Residue-level contacts at the interface:
Residue A95 in the second protein interacts with residue P25 in the first protein (closest heavy-atom distance 3.2 Å).
Residue E24 in the second protein is in contact with residue A95 in the first protein (closest heavy-atom distance 3.7 Å).
Residue T48 in the second protein is in contact with residue A50 in the first protein (closest heavy-atom distance 2.9 Å).
Residue F49 in the second protein interacts with residue C47 in the first protein (closest heavy-atom distance 3.9 Å).
Residue F51 in the second protein contacts residue C47 in the first protein (closest heavy-atom distance 3.5 Å).
Residue A50 in the second protein is in contact with residue T48 in the first protein (closest heavy-atom distance 2.9 Å).
Residue G96 in the second protein contacts residue N45 in the first protein (closest heavy-atom distance 4.0 Å).
Residue G96 in the second protein contacts residue N23 in the first protein (closest heavy-atom distance 4.9 Å).
Residue N45 in the second protein interacts with residue L55 in the first protein (closest heavy-atom distance 3.2 Å).
Residue F51 in the second protein is in contact with residue G46 in the first protein (closest heavy-atom distance 4.9 Å).
Residue N45 in the second protein interacts with residue F98 in the first protein (closest heavy-atom distance 4.1 Å).
Residue G46 in the second protein is in contact with residue P52 in the first protein (closest heavy-atom distance 3.7 Å).
Residue L55 in the second protein is in contact with residue N45 in the first protein (closest heavy-atom distance 3.7 Å).
Residue P52 in the second protein interacts with residue G46 in the first protein (closest heavy-atom distance 3.3 Å).
Residue P25 in the second protein interacts with residue A95 in the first protein (closest heavy-atom distance 3.6 Å).
Residue A95 in the second protein interacts with residue E24 in the first protein (closest heavy-atom distance 4.1 Å).
Residue G96 in the second protein is in contact with residue P25 in the first protein (closest heavy-atom distance 4.2 Å).
Residue A95 in the second protein is in contact with residue N23 in the first protein (closest heavy-atom distance 3.4 Å).
Residue C47 in the second protein contacts residue F49 in the first protein (closest heavy-atom distance 3.9 Å).
Residue G46 in the second protein contacts residue L55 in the first protein (closest heavy-atom distance 4.7 Å).
Residue A50 in the second protein contacts residue C47 in the first protein (closest heavy-atom distance 3.2 Å).
Residue A50 in the second protein is in contact with residue G46 in the first protein (closest heavy-atom distance 4.5 Å).
Residue C47 in the second protein is in contact with residue L55 in the first protein (closest heavy-atom distance 4.5 Å).
Residue P25 in the second protein contacts residue G96 in the first protein (closest heavy-atom distance 4.7 Å).
Residue F98 in the second protein is in contact with residue C47 in the first protein (closest heavy-atom distance 4.0 Å).
Residue N45 in the second protein contacts residue G96 in the first protein (closest heavy-atom distance 4.3 Å).
Residue P52 in the second protein contacts residue N45 in the first protein (closest heavy-atom distance 4.8 Å).
Residue L93 in the second protein contacts residue C47 in the first protein (closest heavy-atom distance 5.0 Å).
Residue T48 in the second protein interacts with residue F49 in the first protein (closest heavy-atom distance 3.3 Å).
Residue F49 in the second protein is in contact with residue L43 in the first protein (closest heavy-atom distance 4.9 Å).
Residue R38 in the second protein is in contact with residue G46 in the first protein (closest heavy-atom distance 3.8 Å).
Residue C47 in the second protein contacts residue P52 in the first protein (closest heavy-atom distance 4.3 Å).
Residue L43 in the second protein is in contact with residue F49 in the first protein (closest heavy-atom distance 4.5 Å).
Residue F98 in the second protein contacts residue N45 in the first protein (closest heavy-atom distance 4.4 Å).
Residue C47 in the second protein contacts residue F98 in the first protein (closest heavy-atom distance 3.8 Å).
Residue F49 in the second protein is in contact with residue F49 in the first protein (closest heavy-atom distance 4.7 Å).
Residue P52 in the second protein interacts with residue C47 in the first protein (closest heavy-atom distance 4.0 Å).
Residue C47 in the second protein contacts residue A50 in the first protein (closest heavy-atom distance 3.2 Å).
Residue C47 in the second protein interacts with residue F51 in the first protein (closest heavy-atom distance 3.6 Å).
Residue G46 in the second protein is in contact with residue R38 in the first protein (closest heavy-atom distance 4.4 Å).
Residue E24 in the second protein contacts residue G96 in the first protein (closest heavy-atom distance 4.9 Å).
Residue T48 in the second protein is in contact with residue T48 in the first protein (closest heavy-atom distance 3.8 Å).
Residue F49 in the second protein interacts with residue T48 in the first protein (closest heavy-atom distance 3.4 Å).

These two protein chains interact to form a complex.

Sequence of the first protein:
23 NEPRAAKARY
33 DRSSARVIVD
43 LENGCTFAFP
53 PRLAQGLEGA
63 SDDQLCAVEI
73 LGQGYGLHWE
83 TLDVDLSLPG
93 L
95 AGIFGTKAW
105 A

Sequence of the second protein:
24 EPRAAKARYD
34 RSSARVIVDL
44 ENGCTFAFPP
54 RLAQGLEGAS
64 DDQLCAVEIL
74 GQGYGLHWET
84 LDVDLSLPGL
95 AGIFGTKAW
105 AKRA